Contacts between the two chains:
Residue Q45 in chain B contacts residue L11 in chain A (closest heavy-atom distance 2.6 Å).
Residue I54 in chain B is in contact with residue L13 in chain A (closest heavy-atom distance 3.8 Å).
Residue N44 in chain B interacts with residue S12 in chain A (closest heavy-atom distance 4.7 Å).
Residue M90 in chain B is in contact with residue K10 in chain A (closest heavy-atom distance 4.5 Å).
Residue N44 in chain B contacts residue K10 in chain A (closest heavy-atom distance 4.2 Å).
Residue P39 in chain B interacts with residue H5 in chain A (closest heavy-atom distance 4.8 Å).
Residue Y85 in chain B is in contact with residue I7 in chain A (closest heavy-atom distance 3.5 Å).
Residue F38 in chain B contacts residue L8 in chain A (closest heavy-atom distance 3.7 Å).
Residue N44 in chain B contacts residue S9 in chain A (closest heavy-atom distance 2.9 Å).
Residue G40 in chain B contacts residue L8 in chain A (closest heavy-atom distance 4.6 Å).
Residue K53 in chain B is in contact with residue L13 in chain A (closest heavy-atom distance 3.6 Å).
Residue L78 in chain B is in contact with residue L11 in chain A (closest heavy-atom distance 4.4 Å).
Residue M90 in chain B contacts residue I7 in chain A (closest heavy-atom distance 3.7 Å).
Residue F41 in chain B is in contact with residue S9 in chain A (closest heavy-atom distance 4.9 Å).
Residue F41 in chain B contacts residue L8 in chain A (closest heavy-atom distance 3.5 Å).
Residue C82 in chain B interacts with residue I7 in chain A (closest heavy-atom distance 3.5 Å).
Residue F41 in chain B interacts with residue L13 in chain A (closest heavy-atom distance 3.7 Å).
Residue C82 in chain B is in contact with residue L11 in chain A (closest heavy-atom distance 4.2 Å).
Residue C82 in chain B interacts with residue L8 in chain A (closest heavy-atom distance 3.4 Å).
Residue F86 in chain B is in contact with residue I7 in chain A (closest heavy-atom distance 4.1 Å).
Residue F41 in chain B interacts with residue L11 in chain A (closest heavy-atom distance 3.8 Å).
Residue Y85 in chain B interacts with residue L11 in chain A (closest heavy-atom distance 4.7 Å).
Residue A81 in chain B contacts residue I7 in chain A (closest heavy-atom distance 4.6 Å).
Residue A81 in chain B interacts with residue L11 in chain A (closest heavy-atom distance 3.8 Å).
Residue Q45 in chain B is in contact with residue S12 in chain A (closest heavy-atom distance 3.2 Å).
Residue F41 in chain B interacts with residue S12 in chain A (closest heavy-atom distance 4.6 Å).
Residue Y85 in chain B interacts with residue K10 in chain A (closest heavy-atom distance 3.0 Å).
Residue L78 in chain B contacts residue L8 in chain A (closest heavy-atom distance 4.3 Å).
Residue A50 in chain B contacts residue L13 in chain A (closest heavy-atom distance 3.8 Å).
Residue N44 in chain B contacts residue L11 in chain A (closest heavy-atom distance 2.9 Å).
Residue F86 in chain B contacts residue T3 in chain A (closest heavy-atom distance 4.8 Å).
Residue Q45 in chain B is in contact with residue L8 in chain A (closest heavy-atom distance 4.9 Å).
Residue Q45 in chain B contacts residue L13 in chain A (closest heavy-atom distance 3.1 Å).
Residue G40 in chain B contacts residue S9 in chain A (closest heavy-atom distance 4.2 Å).
Residue M90 in chain B contacts residue E6 in chain A (closest heavy-atom distance 4.0 Å).
Residue N44 in chain B interacts with residue L8 in chain A (closest heavy-atom distance 4.7 Å).
Residue M90 in chain B interacts with residue T3 in chain A (closest heavy-atom distance 4.7 Å).
Residue C82 in chain B contacts residue V4 in chain A (closest heavy-atom distance 4.1 Å).
Residue G40 in chain B contacts residue H5 in chain A (closest heavy-atom distance 4.7 Å).

Sequence of chain B:
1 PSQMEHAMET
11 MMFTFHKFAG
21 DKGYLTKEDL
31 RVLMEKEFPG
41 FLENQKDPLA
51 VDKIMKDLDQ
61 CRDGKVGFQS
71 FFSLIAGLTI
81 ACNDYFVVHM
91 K

This data describes a binding interaction between two proteins.

Sequence of chain A:
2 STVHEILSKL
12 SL